The following describes two proteins that form a bound complex.

Interface contacts:
Residue E329 in chain A is in contact with residue S6 in chain B (closest heavy-atom distance 4.2 Å).
Residue Q150 in chain A is in contact with residue T10 in chain B (closest heavy-atom distance 4.2 Å).
Residue S326 in chain A contacts residue L9 in chain B (closest heavy-atom distance 3.4 Å).
Residue N84 in chain A contacts residue T23 in chain B (closest heavy-atom distance 3.9 Å).
Residue V97 in chain A interacts with residue L17 in chain B (closest heavy-atom distance 3.8 Å).
Residue N325 in chain A interacts with residue S6 in chain B (closest heavy-atom distance 3.0 Å).
Residue L83 in chain A is in contact with residue Q26 in chain B (closest heavy-atom distance 4.2 Å).
Residue H94 in chain A is in contact with residue L20 in chain B (closest heavy-atom distance 3.4 Å).
Residue F307 in chain A contacts residue S6 in chain B (closest heavy-atom distance 2.7 Å).
Residue F308 in chain A contacts residue S6 in chain B (closest heavy-atom distance 3.3 Å).
Residue S326 in chain A is in contact with residue L13 in chain B (closest heavy-atom distance 3.9 Å).
Residue T169 in chain A is in contact with residue F11 in chain B (closest heavy-atom distance 3.7 Å).
Residue Y249 in chain A contacts residue D8 in chain B (closest heavy-atom distance 3.4 Å).
Residue Y172 in chain A contacts residue T10 in chain B (closest heavy-atom distance 2.8 Å).
Residue F180 in chain A interacts with residue I7 in chain B (closest heavy-atom distance 3.7 Å).
Residue Y304 in chain A contacts residue S6 in chain B (closest heavy-atom distance 3.7 Å).
Residue I254 in chain A contacts residue I7 in chain B (closest heavy-atom distance 3.9 Å).
Residue Y249 in chain A is in contact with residue F11 in chain B (closest heavy-atom distance 4.0 Å).
Residue K90 in chain A interacts with residue L20 in chain B (closest heavy-atom distance 3.7 Å).
Residue F237 in chain A is in contact with residue L18 in chain B (closest heavy-atom distance 4.0 Å).
Residue M253 in chain A interacts with residue I7 in chain B (closest heavy-atom distance 3.8 Å).
Residue V309 in chain A interacts with residue L5 in chain B (closest heavy-atom distance 4.3 Å).
Residue K90 in chain A interacts with residue Q24 in chain B (closest heavy-atom distance 3.3 Å).
Residue Y304 in chain A is in contact with residue I7 in chain B (closest heavy-atom distance 4.2 Å).
Residue Q159 in chain A interacts with residue R22 in chain B (closest heavy-atom distance 4.3 Å).
Residue H158 in chain A contacts residue L18 in chain B (closest heavy-atom distance 3.5 Å).
Residue F237 in chain A interacts with residue R15 in chain B (closest heavy-atom distance 2.9 Å).
Residue N173 in chain A interacts with residue F11 in chain B (closest heavy-atom distance 3.4 Å).
Residue H94 in chain A is in contact with residue L17 in chain B (closest heavy-atom distance 3.7 Å).
Residue F237 in chain A interacts with residue L14 in chain B (closest heavy-atom distance 4.1 Å).
Residue E86 in chain A interacts with residue R27 in chain B (closest heavy-atom distance 2.9 Å).
Residue F321 in chain A is in contact with residue L9 in chain B (closest heavy-atom distance 4.2 Å).
Residue K239 in chain A is in contact with residue R15 in chain B (closest heavy-atom distance 3.6 Å).
Residue P155 in chain A interacts with residue L18 in chain B (closest heavy-atom distance 3.8 Å).
Residue Q250 in chain A interacts with residue I7 in chain B (closest heavy-atom distance 3.9 Å).
Residue E329 in chain A is in contact with residue T10 in chain B (closest heavy-atom distance 3.4 Å).
Residue Y247 in chain A contacts residue P3 in chain B (closest heavy-atom distance 3.5 Å).
Residue Y172 in chain A interacts with residue F11 in chain B (closest heavy-atom distance 3.8 Å).
Residue Q250 in chain A is in contact with residue L5 in chain B (closest heavy-atom distance 3.4 Å).
Residue E329 in chain A interacts with residue L9 in chain B (closest heavy-atom distance 3.3 Å).
Residue I322 in chain A contacts residue H12 in chain B (closest heavy-atom distance 3.8 Å).
Residue N325 in chain A interacts with residue L9 in chain B (closest heavy-atom distance 3.8 Å).
Residue K239 in chain A interacts with residue P3 in chain B (closest heavy-atom distance 4.3 Å).
Residue E329 in chain A interacts with residue I7 in chain B (closest heavy-atom distance 4.4 Å).
Residue Q250 in chain A interacts with residue D8 in chain B (closest heavy-atom distance 3.4 Å).
Residue V149 in chain A contacts residue L14 in chain B (closest heavy-atom distance 3.7 Å).
Residue S154 in chain A interacts with residue L18 in chain B (closest heavy-atom distance 4.0 Å).
Residue P155 in chain A contacts residue A21 in chain B (closest heavy-atom distance 4.1 Å).
Residue W146 in chain A is in contact with residue T10 in chain B (closest heavy-atom distance 3.4 Å).
Residue I322 in chain A is in contact with residue L9 in chain B (closest heavy-atom distance 3.8 Å).
Residue H176 in chain A interacts with residue I7 in chain B (closest heavy-atom distance 3.6 Å).
Residue F308 in chain A contacts residue S4 in chain B (closest heavy-atom distance 4.1 Å).
Residue I322 in chain A is in contact with residue L13 in chain B (closest heavy-atom distance 3.8 Å).
Residue F321 in chain A interacts with residue S6 in chain B (closest heavy-atom distance 3.6 Å).
Residue Q150 in chain A contacts residue L14 in chain B (closest heavy-atom distance 3.5 Å).
Residue N84 in chain A is in contact with residue E19 in chain B (closest heavy-atom distance 4.0 Å).
Residue F308 in chain A is in contact with residue L5 in chain B (closest heavy-atom distance 3.6 Å).
Residue F321 in chain A interacts with residue L5 in chain B (closest heavy-atom distance 3.9 Å).
Residue N100 in chain A contacts residue L13 in chain B (closest heavy-atom distance 3.4 Å).
Residue F237 in chain A contacts residue F11 in chain B (closest heavy-atom distance 3.9 Å).

Sequence of chain B:
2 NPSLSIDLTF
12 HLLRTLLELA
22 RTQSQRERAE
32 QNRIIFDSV

Sequence of chain A:
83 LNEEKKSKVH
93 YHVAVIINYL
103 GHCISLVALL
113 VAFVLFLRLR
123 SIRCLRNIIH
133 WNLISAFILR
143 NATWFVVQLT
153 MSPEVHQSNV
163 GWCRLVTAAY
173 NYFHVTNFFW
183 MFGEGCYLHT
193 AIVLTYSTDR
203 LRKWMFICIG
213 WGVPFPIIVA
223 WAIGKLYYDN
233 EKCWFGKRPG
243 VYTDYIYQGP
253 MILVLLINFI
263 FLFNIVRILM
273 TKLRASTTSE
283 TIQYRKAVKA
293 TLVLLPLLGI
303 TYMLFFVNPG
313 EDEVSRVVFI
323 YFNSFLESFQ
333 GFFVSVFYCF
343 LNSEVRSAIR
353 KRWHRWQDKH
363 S